Sequence of the second protein:
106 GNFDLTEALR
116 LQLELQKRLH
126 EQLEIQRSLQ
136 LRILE

Sequence of the first protein:
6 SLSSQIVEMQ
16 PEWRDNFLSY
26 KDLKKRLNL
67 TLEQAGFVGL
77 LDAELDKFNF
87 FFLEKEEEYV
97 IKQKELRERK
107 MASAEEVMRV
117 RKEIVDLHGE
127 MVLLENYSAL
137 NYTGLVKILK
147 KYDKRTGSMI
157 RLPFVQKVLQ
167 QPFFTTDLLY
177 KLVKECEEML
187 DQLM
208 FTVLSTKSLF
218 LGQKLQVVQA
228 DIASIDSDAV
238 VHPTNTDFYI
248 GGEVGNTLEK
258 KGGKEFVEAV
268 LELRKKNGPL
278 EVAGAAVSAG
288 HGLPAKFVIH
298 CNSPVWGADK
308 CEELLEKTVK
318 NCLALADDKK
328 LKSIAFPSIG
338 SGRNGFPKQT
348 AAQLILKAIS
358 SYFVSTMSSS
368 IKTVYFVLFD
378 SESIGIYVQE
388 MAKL

Interface contacts:
Residue D122 in the first protein interacts with residue R137 in the second protein (closest heavy-atom distance 5.0 Å).
Residue L129 in the first protein contacts residue I130 in the second protein (closest heavy-atom distance 4.2 Å).
Residue E126 in the first protein is in contact with residue R137 in the second protein (closest heavy-atom distance 4.8 Å).
Residue N132 in the first protein interacts with residue E126 in the second protein (closest heavy-atom distance 4.7 Å).
Residue N132 in the first protein is in contact with residue I130 in the second protein (closest heavy-atom distance 4.1 Å).
Residue T139 in the first protein contacts residue E119 in the second protein (closest heavy-atom distance 4.2 Å).

The following describes two proteins that form a bound complex.